Sequence of the first protein:
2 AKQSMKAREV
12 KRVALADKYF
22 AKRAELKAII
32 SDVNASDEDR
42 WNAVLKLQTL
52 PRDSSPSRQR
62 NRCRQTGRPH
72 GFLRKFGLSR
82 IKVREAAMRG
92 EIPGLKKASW

Sequence of the second protein:
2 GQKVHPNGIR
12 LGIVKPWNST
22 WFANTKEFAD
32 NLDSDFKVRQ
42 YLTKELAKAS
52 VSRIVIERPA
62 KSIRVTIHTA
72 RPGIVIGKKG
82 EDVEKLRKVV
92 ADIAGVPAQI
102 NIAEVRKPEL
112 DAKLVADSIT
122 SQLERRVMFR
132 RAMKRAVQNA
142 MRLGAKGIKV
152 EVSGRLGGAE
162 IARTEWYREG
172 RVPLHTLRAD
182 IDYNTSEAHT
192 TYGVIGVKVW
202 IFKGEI

Residue-level contacts at the interface:
Residue A30 in the second protein interacts with residue R75 in the first protein (closest heavy-atom distance 3.3 Å).
Residue H6 in the second protein is in contact with residue E86 in the first protein (closest heavy-atom distance 2.9 Å).
Residue L12 in the second protein contacts residue K97 in the first protein (closest heavy-atom distance 3.6 Å).
Residue F37 in the second protein is in contact with residue L79 in the first protein (closest heavy-atom distance 4.3 Å).
Residue L12 in the second protein is in contact with residue L96 in the first protein (closest heavy-atom distance 3.4 Å).
Residue V5 in the second protein contacts residue M89 in the first protein (closest heavy-atom distance 3.9 Å).
Residue N8 in the second protein is in contact with residue R90 in the first protein (closest heavy-atom distance 3.1 Å).
Residue D34 in the second protein interacts with residue R65 in the first protein (closest heavy-atom distance 3.2 Å).
Residue N19 in the second protein interacts with residue P94 in the first protein (closest heavy-atom distance 3.6 Å).
Residue L33 in the second protein contacts residue F77 in the first protein (closest heavy-atom distance 3.6 Å).
Residue I14 in the second protein is in contact with residue K97 in the first protein (closest heavy-atom distance 3.6 Å).
Residue Y184 in the second protein is in contact with residue R90 in the first protein (closest heavy-atom distance 4.2 Å).
Residue K114 in the second protein is in contact with residue E92 in the first protein (closest heavy-atom distance 3.3 Å).
Residue S20 in the second protein interacts with residue I93 in the first protein (closest heavy-atom distance 4.4 Å).
Residue N19 in the second protein interacts with residue G91 in the first protein (closest heavy-atom distance 3.5 Å).
Residue L12 in the second protein contacts residue P94 in the first protein (closest heavy-atom distance 4.4 Å).
Residue K16 in the second protein is in contact with residue M89 in the first protein (closest heavy-atom distance 3.9 Å).
Residue D31 in the second protein interacts with residue R65 in the first protein (closest heavy-atom distance 3.5 Å).
Residue P17 in the second protein contacts residue G91 in the first protein (closest heavy-atom distance 3.0 Å).
Residue H6 in the second protein is in contact with residue K98 in the first protein (closest heavy-atom distance 4.4 Å).
Residue I55 in the second protein is in contact with residue E92 in the first protein (closest heavy-atom distance 3.1 Å).
Residue L12 in the second protein is in contact with residue G91 in the first protein (closest heavy-atom distance 4.0 Å).
Residue W18 in the second protein interacts with residue G95 in the first protein (closest heavy-atom distance 3.7 Å).
Residue A30 in the second protein contacts residue F77 in the first protein (closest heavy-atom distance 3.0 Å).
Residue K16 in the second protein contacts residue R90 in the first protein (closest heavy-atom distance 3.7 Å).
Residue L12 in the second protein interacts with residue I93 in the first protein (closest heavy-atom distance 3.5 Å).
Residue H6 in the second protein interacts with residue M89 in the first protein (closest heavy-atom distance 3.6 Å).
Residue T26 in the second protein is in contact with residue K76 in the first protein (closest heavy-atom distance 3.4 Å).
Residue A30 in the second protein is in contact with residue G78 in the first protein (closest heavy-atom distance 3.5 Å).
Residue G13 in the second protein is in contact with residue K97 in the first protein (closest heavy-atom distance 4.1 Å).
Residue G9 in the second protein contacts residue L96 in the first protein (closest heavy-atom distance 3.4 Å).
Residue A30 in the second protein interacts with residue K76 in the first protein (closest heavy-atom distance 3.4 Å).
Residue K27 in the second protein contacts residue K76 in the first protein (closest heavy-atom distance 4.1 Å).
Residue D34 in the second protein contacts residue G78 in the first protein (closest heavy-atom distance 3.8 Å).
Residue R40 in the second protein contacts residue E92 in the first protein (closest heavy-atom distance 4.3 Å).
Residue T21 in the second protein is in contact with residue P94 in the first protein (closest heavy-atom distance 4.2 Å).
Residue R54 in the second protein contacts residue R90 in the first protein (closest heavy-atom distance 3.2 Å).
Residue S20 in the second protein is in contact with residue P94 in the first protein (closest heavy-atom distance 3.3 Å).
Residue L12 in the second protein contacts residue G95 in the first protein (closest heavy-atom distance 3.9 Å).
Residue W18 in the second protein is in contact with residue P94 in the first protein (closest heavy-atom distance 3.6 Å).
Residue D34 in the second protein contacts residue L79 in the first protein (closest heavy-atom distance 3.6 Å).
Residue A30 in the second protein contacts residue R65 in the first protein (closest heavy-atom distance 3.3 Å).
Residue N185 in the second protein is in contact with residue R90 in the first protein (closest heavy-atom distance 3.1 Å).
Residue L12 in the second protein interacts with residue A88 in the first protein (closest heavy-atom distance 3.0 Å).
Residue N19 in the second protein interacts with residue E92 in the first protein (closest heavy-atom distance 3.1 Å).
Residue P17 in the second protein is in contact with residue R90 in the first protein (closest heavy-atom distance 3.4 Å).
Residue N19 in the second protein contacts residue I93 in the first protein (closest heavy-atom distance 3.5 Å).
Residue W18 in the second protein interacts with residue G91 in the first protein (closest heavy-atom distance 3.0 Å).
Residue V56 in the second protein interacts with residue E92 in the first protein (closest heavy-atom distance 3.5 Å).
Residue H6 in the second protein interacts with residue R90 in the first protein (closest heavy-atom distance 3.3 Å).
Residue H6 in the second protein is in contact with residue R85 in the first protein (closest heavy-atom distance 3.2 Å).
Residue G9 in the second protein interacts with residue K97 in the first protein (closest heavy-atom distance 4.0 Å).
Residue N8 in the second protein interacts with residue M89 in the first protein (closest heavy-atom distance 2.8 Å).
Residue R54 in the second protein contacts residue E92 in the first protein (closest heavy-atom distance 3.2 Å).
Residue V56 in the second protein is in contact with residue G91 in the first protein (closest heavy-atom distance 3.8 Å).
Residue G9 in the second protein interacts with residue M89 in the first protein (closest heavy-atom distance 3.6 Å).
Residue I10 in the second protein contacts residue K98 in the first protein (closest heavy-atom distance 4.0 Å).
Residue D34 in the second protein interacts with residue Q66 in the first protein (closest heavy-atom distance 3.4 Å).
Residue I10 in the second protein interacts with residue K97 in the first protein (closest heavy-atom distance 3.7 Å).
Residue L12 in the second protein interacts with residue M89 in the first protein (closest heavy-atom distance 3.5 Å).

These two protein chains interact to form a complex.